The following describes two proteins that form a bound complex.

Sequence of chain A:
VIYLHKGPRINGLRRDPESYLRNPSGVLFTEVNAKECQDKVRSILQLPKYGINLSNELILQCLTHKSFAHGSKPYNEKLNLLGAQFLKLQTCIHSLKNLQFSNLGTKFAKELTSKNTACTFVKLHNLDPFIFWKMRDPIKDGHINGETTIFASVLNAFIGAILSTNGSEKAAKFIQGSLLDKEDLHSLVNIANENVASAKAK

Interface contacts:
Residue I10 in chain A interacts with residue P98 in chain B (closest heavy-atom distance 3.6 Å).
Residue G12 in chain A is in contact with residue V134 in chain B (closest heavy-atom distance 4.9 Å).
Residue Y3 in chain A contacts residue H95 in chain B (closest heavy-atom distance 4.4 Å).
Residue H5 in chain A interacts with residue P98 in chain B (closest heavy-atom distance 4.8 Å).
Residue N11 in chain A contacts residue V134 in chain B (closest heavy-atom distance 3.6 Å).
Residue G12 in chain A interacts with residue M133 in chain B (closest heavy-atom distance 3.4 Å).
Residue G12 in chain A is in contact with residue F130 in chain B (closest heavy-atom distance 3.8 Å).
Residue Y3 in chain A interacts with residue L96 in chain B (closest heavy-atom distance 3.9 Å).
Residue Y3 in chain A interacts with residue P98 in chain B (closest heavy-atom distance 3.2 Å).
Residue I2 in chain A interacts with residue Y94 in chain B (closest heavy-atom distance 3.9 Å).
Residue L13 in chain A interacts with residue I101 in chain B (closest heavy-atom distance 3.3 Å).
Residue R14 in chain A interacts with residue Y94 in chain B (closest heavy-atom distance 3.3 Å).
Residue V1 in chain A contacts residue Y94 in chain B (closest heavy-atom distance 3.6 Å).
Residue Y3 in chain A is in contact with residue G97 in chain B (closest heavy-atom distance 4.0 Å).
Residue L13 in chain A interacts with residue G97 in chain B (closest heavy-atom distance 4.8 Å).
Residue V1 in chain A interacts with residue H95 in chain B (closest heavy-atom distance 3.4 Å).
Residue I10 in chain A interacts with residue I101 in chain B (closest heavy-atom distance 3.8 Å).
Residue Y3 in chain A interacts with residue Y94 in chain B (closest heavy-atom distance 3.0 Å).
Residue L13 in chain A is in contact with residue F130 in chain B (closest heavy-atom distance 4.0 Å).
Residue N11 in chain A interacts with residue M133 in chain B (closest heavy-atom distance 3.0 Å).
Residue L13 in chain A contacts residue L96 in chain B (closest heavy-atom distance 4.0 Å).
Residue L13 in chain A is in contact with residue P98 in chain B (closest heavy-atom distance 4.8 Å).

Sequence of chain B:
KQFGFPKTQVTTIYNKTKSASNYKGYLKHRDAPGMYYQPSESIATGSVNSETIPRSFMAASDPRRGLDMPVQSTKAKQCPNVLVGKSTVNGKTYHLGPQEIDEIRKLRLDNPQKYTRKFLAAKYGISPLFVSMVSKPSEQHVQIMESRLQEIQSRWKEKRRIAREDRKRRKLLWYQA